This data describes a binding interaction between two proteins.

Interface contacts:
Residue S447 in chain A interacts with residue L35 in chain B (closest heavy-atom distance 3.4 Å).
Residue K446 in chain A contacts residue E45 in chain B (closest heavy-atom distance 3.8 Å).
Residue V425 in chain A is in contact with residue L123 in chain B (closest heavy-atom distance 4.2 Å).
Residue C426 in chain A interacts with residue L123 in chain B (closest heavy-atom distance 4.8 Å).
Residue L414 in chain A is in contact with residue V146 in chain B (closest heavy-atom distance 3.2 Å).
Residue P418 in chain A is in contact with residue A148 in chain B (closest heavy-atom distance 4.4 Å).
Residue G422 in chain A contacts residue Y130 in chain B (closest heavy-atom distance 3.8 Å).
Residue I443 in chain A interacts with residue H56 in chain B (closest heavy-atom distance 3.4 Å).
Residue V415 in chain A is in contact with residue F152 in chain B (closest heavy-atom distance 4.9 Å).
Residue E410 in chain A contacts residue D143 in chain B (closest heavy-atom distance 4.1 Å).
Residue L454 in chain A is in contact with residue P36 in chain B (closest heavy-atom distance 4.8 Å).
Residue K446 in chain A interacts with residue Q37 in chain B (closest heavy-atom distance 3.4 Å).
Residue L454 in chain A interacts with residue Q37 in chain B (closest heavy-atom distance 3.9 Å).
Residue P418 in chain A contacts residue D149 in chain B (closest heavy-atom distance 3.4 Å).
Residue V455 in chain A contacts residue R39 in chain B (closest heavy-atom distance 4.3 Å).
Residue S429 in chain A interacts with residue L123 in chain B (closest heavy-atom distance 3.5 Å).
Residue L439 in chain A is in contact with residue H56 in chain B (closest heavy-atom distance 3.9 Å).
Residue H436 in chain A contacts residue D54 in chain B (closest heavy-atom distance 3.7 Å).
Residue K440 in chain A contacts residue L33 in chain B (closest heavy-atom distance 4.9 Å).
Residue L454 in chain A interacts with residue R39 in chain B (closest heavy-atom distance 3.3 Å).
Residue K440 in chain A contacts residue F47 in chain B (closest heavy-atom distance 3.9 Å).
Residue P417 in chain A contacts residue T150 in chain B (closest heavy-atom distance 4.4 Å).
Residue L414 in chain A interacts with residue Y147 in chain B (closest heavy-atom distance 4.3 Å).
Residue L451 in chain A interacts with residue Q37 in chain B (closest heavy-atom distance 4.8 Å).
Residue L454 in chain A interacts with residue N38 in chain B (closest heavy-atom distance 4.1 Å).
Residue I443 in chain A interacts with residue L35 in chain B (closest heavy-atom distance 4.4 Å).
Residue L419 in chain A is in contact with residue I134 in chain B (closest heavy-atom distance 4.0 Å).
Residue L414 in chain A is in contact with residue A148 in chain B (closest heavy-atom distance 4.3 Å).
Residue I443 in chain A contacts residue E45 in chain B (closest heavy-atom distance 3.8 Å).
Residue T421 in chain A contacts residue T150 in chain B (closest heavy-atom distance 3.6 Å).
Residue N411 in chain A contacts residue D143 in chain B (closest heavy-atom distance 4.8 Å).
Residue E410 in chain A interacts with residue W142 in chain B (closest heavy-atom distance 3.4 Å).
Residue L439 in chain A contacts residue F47 in chain B (closest heavy-atom distance 3.5 Å).
Residue E432 in chain A contacts residue R53 in chain B (closest heavy-atom distance 4.7 Å).
Residue N411 in chain A is in contact with residue W142 in chain B (closest heavy-atom distance 3.4 Å).
Residue V415 in chain A is in contact with residue L145 in chain B (closest heavy-atom distance 4.1 Å).
Residue H436 in chain A is in contact with residue F47 in chain B (closest heavy-atom distance 3.5 Å).
Residue S447 in chain A is in contact with residue Q37 in chain B (closest heavy-atom distance 4.1 Å).
Residue P418 in chain A contacts residue T150 in chain B (closest heavy-atom distance 3.4 Å).
Residue I443 in chain A contacts residue G46 in chain B (closest heavy-atom distance 4.4 Å).
Residue A450 in chain A contacts residue P36 in chain B (closest heavy-atom distance 4.9 Å).
Residue V425 in chain A is in contact with residue A122 in chain B (closest heavy-atom distance 4.6 Å).
Residue K440 in chain A interacts with residue D54 in chain B (closest heavy-atom distance 2.8 Å).
Residue E432 in chain A interacts with residue Q77 in chain B (closest heavy-atom distance 4.5 Å).
Residue C426 in chain A interacts with residue P126 in chain B (closest heavy-atom distance 4.6 Å).
Residue R412 in chain A contacts residue W142 in chain B (closest heavy-atom distance 3.8 Å).
Residue L414 in chain A is in contact with residue L145 in chain B (closest heavy-atom distance 4.5 Å).
Residue P418 in chain A is in contact with residue F152 in chain B (closest heavy-atom distance 3.8 Å).
Residue N411 in chain A contacts residue L145 in chain B (closest heavy-atom distance 4.1 Å).
Residue A450 in chain A contacts residue Q37 in chain B (closest heavy-atom distance 3.5 Å).
Residue V415 in chain A interacts with residue I134 in chain B (closest heavy-atom distance 4.1 Å).
Residue I443 in chain A is in contact with residue F47 in chain B (closest heavy-atom distance 3.9 Å).
Residue P418 in chain A contacts residue Y130 in chain B (closest heavy-atom distance 4.8 Å).
Residue L419 in chain A contacts residue Y130 in chain B (closest heavy-atom distance 4.1 Å).
Residue V415 in chain A contacts residue W142 in chain B (closest heavy-atom distance 3.7 Å).

Sequence of chain B:
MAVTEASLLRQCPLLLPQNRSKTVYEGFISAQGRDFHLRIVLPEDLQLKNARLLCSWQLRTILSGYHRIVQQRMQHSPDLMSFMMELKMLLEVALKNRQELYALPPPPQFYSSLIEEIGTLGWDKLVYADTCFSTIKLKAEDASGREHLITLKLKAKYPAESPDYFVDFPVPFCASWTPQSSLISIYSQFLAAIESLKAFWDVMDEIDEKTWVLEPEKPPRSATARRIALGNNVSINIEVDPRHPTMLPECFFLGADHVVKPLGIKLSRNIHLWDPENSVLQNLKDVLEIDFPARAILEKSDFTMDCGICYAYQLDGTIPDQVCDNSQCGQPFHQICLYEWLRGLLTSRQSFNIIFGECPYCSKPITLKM

Sequence of chain A:
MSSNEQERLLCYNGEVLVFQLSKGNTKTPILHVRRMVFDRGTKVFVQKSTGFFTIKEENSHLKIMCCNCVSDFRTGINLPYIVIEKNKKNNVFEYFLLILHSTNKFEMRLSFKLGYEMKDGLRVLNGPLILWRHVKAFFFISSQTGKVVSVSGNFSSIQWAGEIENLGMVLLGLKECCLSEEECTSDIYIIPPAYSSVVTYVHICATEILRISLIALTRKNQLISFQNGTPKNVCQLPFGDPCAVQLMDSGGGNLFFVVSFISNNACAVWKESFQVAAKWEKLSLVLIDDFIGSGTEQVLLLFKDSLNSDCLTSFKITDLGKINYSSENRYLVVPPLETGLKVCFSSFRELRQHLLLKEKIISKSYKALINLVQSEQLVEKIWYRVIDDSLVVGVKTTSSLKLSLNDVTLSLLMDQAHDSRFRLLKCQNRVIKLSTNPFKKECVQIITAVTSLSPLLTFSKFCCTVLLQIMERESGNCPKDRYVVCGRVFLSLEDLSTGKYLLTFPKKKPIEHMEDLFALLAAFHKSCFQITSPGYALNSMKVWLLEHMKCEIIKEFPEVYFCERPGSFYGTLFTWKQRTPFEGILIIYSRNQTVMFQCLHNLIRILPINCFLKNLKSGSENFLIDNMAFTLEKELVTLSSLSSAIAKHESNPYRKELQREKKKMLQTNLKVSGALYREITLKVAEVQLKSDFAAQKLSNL